Sequence of protein 2:
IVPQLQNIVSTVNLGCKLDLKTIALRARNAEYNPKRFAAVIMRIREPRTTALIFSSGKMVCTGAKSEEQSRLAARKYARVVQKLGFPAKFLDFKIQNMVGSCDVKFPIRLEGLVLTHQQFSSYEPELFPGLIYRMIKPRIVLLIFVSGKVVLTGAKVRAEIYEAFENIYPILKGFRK

Sequence of protein 1:
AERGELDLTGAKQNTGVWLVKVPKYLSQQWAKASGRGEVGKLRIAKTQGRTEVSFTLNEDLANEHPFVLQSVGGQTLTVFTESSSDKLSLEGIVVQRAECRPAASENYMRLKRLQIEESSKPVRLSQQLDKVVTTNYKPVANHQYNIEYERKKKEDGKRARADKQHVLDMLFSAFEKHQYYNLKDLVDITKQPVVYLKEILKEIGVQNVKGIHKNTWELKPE

Interface contacts:
Residue K174 in protein 1 is in contact with residue R196 in protein 2 (closest heavy-atom distance 3.9 Å).
Residue D172 in protein 1 interacts with residue R196 in protein 2 (closest heavy-atom distance 2.9 Å).
Residue K174 in protein 1 contacts residue K195 in protein 2 (closest heavy-atom distance 3.9 Å).
Residue K170 in protein 1 interacts with residue R196 in protein 2 (closest heavy-atom distance 4.5 Å).
Residue D172 in protein 1 interacts with residue K195 in protein 2 (closest heavy-atom distance 3.4 Å).
Residue K169 in protein 1 contacts residue R196 in protein 2 (closest heavy-atom distance 2.9 Å).
Residue G173 in protein 1 is in contact with residue K195 in protein 2 (closest heavy-atom distance 3.5 Å).
Residue E171 in protein 1 is in contact with residue R196 in protein 2 (closest heavy-atom distance 2.8 Å).
Residue G173 in protein 1 contacts residue R196 in protein 2 (closest heavy-atom distance 3.9 Å).
Residue G173 in protein 1 interacts with residue P194 in protein 2 (closest heavy-atom distance 3.2 Å).
Residue K168 in protein 1 interacts with residue R196 in protein 2 (closest heavy-atom distance 4.4 Å).

This data describes a binding interaction between two proteins.